Sequence of the first protein:
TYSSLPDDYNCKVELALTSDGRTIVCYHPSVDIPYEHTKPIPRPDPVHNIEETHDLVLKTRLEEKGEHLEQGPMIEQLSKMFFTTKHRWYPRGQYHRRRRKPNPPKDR

Sequence of the second protein:
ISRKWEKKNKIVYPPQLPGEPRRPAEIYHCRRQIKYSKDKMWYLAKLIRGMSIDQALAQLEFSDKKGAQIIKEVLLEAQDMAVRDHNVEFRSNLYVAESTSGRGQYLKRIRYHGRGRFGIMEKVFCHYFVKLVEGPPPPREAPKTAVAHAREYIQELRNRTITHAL

The following describes two proteins that form a bound complex.

Interface contacts:
Residue I198 in the second protein is in contact with residue F116 in the first protein (closest heavy-atom distance 3.7 Å).
Residue Y197 in the second protein contacts residue T118 in the first protein (closest heavy-atom distance 4.1 Å).
Residue A194 in the second protein is in contact with residue L112 in the first protein (closest heavy-atom distance 4.3 Å).
Residue E200 in the second protein contacts residue R122 in the first protein (closest heavy-atom distance 2.8 Å).
Residue A190 in the second protein contacts residue M108 in the first protein (closest heavy-atom distance 3.8 Å).
Residue H193 in the second protein contacts residue L112 in the first protein (closest heavy-atom distance 3.6 Å).
Residue A190 in the second protein contacts residue Q111 in the first protein (closest heavy-atom distance 4.6 Å).
Residue Y197 in the second protein contacts residue W123 in the first protein (closest heavy-atom distance 3.6 Å).
Residue E200 in the second protein contacts residue R134 in the first protein (closest heavy-atom distance 4.3 Å).
Residue A190 in the second protein is in contact with residue L112 in the first protein (closest heavy-atom distance 4.1 Å).
Residue Y197 in the second protein is in contact with residue R122 in the first protein (closest heavy-atom distance 3.4 Å).
Residue Y197 in the second protein contacts residue F116 in the first protein (closest heavy-atom distance 3.4 Å).
Residue T189 in the second protein interacts with residue M108 in the first protein (closest heavy-atom distance 4.2 Å).
Residue L210 in the second protein interacts with residue R142 in the first protein (closest heavy-atom distance 4.2 Å).
Residue H193 in the second protein is in contact with residue W123 in the first protein (closest heavy-atom distance 3.9 Å).
Residue A194 in the second protein contacts residue W123 in the first protein (closest heavy-atom distance 4.6 Å).
Residue A194 in the second protein interacts with residue F116 in the first protein (closest heavy-atom distance 4.0 Å).
Residue A194 in the second protein contacts residue M115 in the first protein (closest heavy-atom distance 4.8 Å).
Residue H193 in the second protein contacts residue M108 in the first protein (closest heavy-atom distance 3.9 Å).
Residue K188 in the second protein contacts residue M108 in the first protein (closest heavy-atom distance 3.8 Å).